The following describes two proteins that form a bound complex.

Interface contacts:
Residue F34 in the second protein contacts residue A7 in the first protein (closest heavy-atom distance 4.1 Å).
Residue F34 in the second protein contacts residue A8 in the first protein (closest heavy-atom distance 3.5 Å).
Residue S64 in the second protein contacts residue A5 in the first protein (closest heavy-atom distance 4.6 Å).
Residue I26 in the second protein is in contact with residue A16 in the first protein (closest heavy-atom distance 4.3 Å).
Residue Y41 in the second protein interacts with residue A4 in the first protein (closest heavy-atom distance 4.4 Å).
Residue Y61 in the second protein contacts residue A1 in the first protein (closest heavy-atom distance 3.8 Å).
Residue I65 in the second protein is in contact with residue A4 in the first protein (closest heavy-atom distance 3.7 Å).
Residue L72 in the second protein interacts with residue A5 in the first protein (closest heavy-atom distance 4.3 Å).
Residue S76 in the second protein contacts residue A12 in the first protein (closest heavy-atom distance 3.9 Å).
Residue I37 in the second protein is in contact with residue A7 in the first protein (closest heavy-atom distance 4.8 Å).
Residue F45 in the second protein interacts with residue A1 in the first protein (closest heavy-atom distance 4.6 Å).
Residue L72 in the second protein is in contact with residue A8 in the first protein (closest heavy-atom distance 4.7 Å).
Residue Y41 in the second protein interacts with residue A3 in the first protein (closest heavy-atom distance 4.0 Å).
Residue F34 in the second protein is in contact with residue A11 in the first protein (closest heavy-atom distance 5.0 Å).
Residue I65 in the second protein contacts residue A5 in the first protein (closest heavy-atom distance 4.6 Å).
Residue T60 in the second protein contacts residue A1 in the first protein (closest heavy-atom distance 4.3 Å).
Residue F34 in the second protein interacts with residue A4 in the first protein (closest heavy-atom distance 3.9 Å).
Residue L72 in the second protein interacts with residue A9 in the first protein (closest heavy-atom distance 4.0 Å).
Residue Y41 in the second protein interacts with residue A1 in the first protein (closest heavy-atom distance 3.7 Å).
Residue V30 in the second protein interacts with residue A11 in the first protein (closest heavy-atom distance 3.7 Å).
Residue V30 in the second protein interacts with residue A14 in the first protein (closest heavy-atom distance 4.3 Å).
Residue V38 in the second protein interacts with residue A4 in the first protein (closest heavy-atom distance 5.0 Å).
Residue L72 in the second protein contacts residue A12 in the first protein (closest heavy-atom distance 4.6 Å).
Residue T68 in the second protein interacts with residue A5 in the first protein (closest heavy-atom distance 3.4 Å).

Sequence of the first protein:
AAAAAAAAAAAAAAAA

Sequence of the second protein:
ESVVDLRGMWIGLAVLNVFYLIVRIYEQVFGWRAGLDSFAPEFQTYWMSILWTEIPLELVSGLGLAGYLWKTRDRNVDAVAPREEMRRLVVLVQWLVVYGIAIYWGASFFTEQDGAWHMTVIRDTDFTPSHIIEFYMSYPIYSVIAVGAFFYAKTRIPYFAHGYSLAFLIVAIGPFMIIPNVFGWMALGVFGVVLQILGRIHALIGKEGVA